Sequence of chain A:
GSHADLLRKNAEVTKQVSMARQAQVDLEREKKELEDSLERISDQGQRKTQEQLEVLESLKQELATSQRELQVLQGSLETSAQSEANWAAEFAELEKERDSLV

The following describes two proteins that form a bound complex.

Residue-level contacts at the interface:
Residue L77 in chain B is in contact with residue L77 in chain A (closest heavy-atom distance 2.9 Å).
Residue L94 in chain B interacts with residue R98 in chain A (closest heavy-atom distance 3.5 Å).
Residue W87 in chain B contacts residue A88 in chain A (closest heavy-atom distance 3.6 Å).
Residue L59 in chain B is in contact with residue K60 in chain A (closest heavy-atom distance 3.9 Å).
Residue W87 in chain B is in contact with residue F91 in chain A (closest heavy-atom distance 3.8 Å).
Residue E97 in chain B interacts with residue R98 in chain A (closest heavy-atom distance 2.8 Å).
Residue L63 in chain B is in contact with residue S66 in chain A (closest heavy-atom distance 4.2 Å).
Residue L70 in chain B interacts with residue E69 in chain A (closest heavy-atom distance 3.8 Å).
Residue W87 in chain B interacts with residue E84 in chain A (closest heavy-atom distance 3.6 Å).
Residue L56 in chain B is in contact with residue Q52 in chain A (closest heavy-atom distance 3.2 Å).
Residue E84 in chain B is in contact with residue S80 in chain A (closest heavy-atom distance 2.9 Å).
Residue F91 in chain B is in contact with residue E90 in chain A (closest heavy-atom distance 3.6 Å).
Residue L73 in chain B is in contact with residue Q74 in chain A (closest heavy-atom distance 4.0 Å).
Residue E84 in chain B is in contact with residue W87 in chain A (closest heavy-atom distance 3.6 Å).
Residue R98 in chain B contacts residue E97 in chain A (closest heavy-atom distance 2.8 Å).
Residue V102 in chain B contacts residue L101 in chain A (closest heavy-atom distance 4.2 Å).
Residue E84 in chain B interacts with residue S83 in chain A (closest heavy-atom distance 2.7 Å).
Residue S80 in chain B interacts with residue S80 in chain A (closest heavy-atom distance 2.7 Å).
Residue F91 in chain B interacts with residue F91 in chain A (closest heavy-atom distance 4.0 Å).
Residue F91 in chain B is in contact with residue L94 in chain A (closest heavy-atom distance 3.6 Å).
Residue S83 in chain B interacts with residue E84 in chain A (closest heavy-atom distance 2.7 Å).
Residue L73 in chain B interacts with residue L77 in chain A (closest heavy-atom distance 4.2 Å).
Residue L73 in chain B is in contact with residue L70 in chain A (closest heavy-atom distance 3.9 Å).
Residue L101 in chain B contacts residue V102 in chain A (closest heavy-atom distance 4.2 Å).
Residue L59 in chain B interacts with residue L63 in chain A (closest heavy-atom distance 3.6 Å).
Residue Q67 in chain B is in contact with residue S66 in chain A (closest heavy-atom distance 2.5 Å).
Residue E69 in chain B interacts with residue L70 in chain A (closest heavy-atom distance 3.8 Å).
Residue W87 in chain B contacts residue W87 in chain A (closest heavy-atom distance 3.5 Å).
Residue L101 in chain B interacts with residue L101 in chain A (closest heavy-atom distance 3.8 Å).
Residue L59 in chain B contacts residue L59 in chain A (closest heavy-atom distance 4.1 Å).
Residue S66 in chain B interacts with residue L70 in chain A (closest heavy-atom distance 3.3 Å).
Residue R98 in chain B is in contact with residue L94 in chain A (closest heavy-atom distance 3.5 Å).
Residue L70 in chain B interacts with residue L70 in chain A (closest heavy-atom distance 3.3 Å).
Residue E62 in chain B interacts with residue L63 in chain A (closest heavy-atom distance 3.7 Å).
Residue S66 in chain B contacts residue Q67 in chain A (closest heavy-atom distance 2.5 Å).
Residue A81 in chain B is in contact with residue S80 in chain A (closest heavy-atom distance 4.5 Å).
Residue L73 in chain B is in contact with residue L73 in chain A (closest heavy-atom distance 3.9 Å).
Residue L70 in chain B contacts residue S66 in chain A (closest heavy-atom distance 3.3 Å).
Residue A88 in chain B contacts residue W87 in chain A (closest heavy-atom distance 3.6 Å).
Residue L94 in chain B interacts with residue F91 in chain A (closest heavy-atom distance 3.6 Å).
Residue L77 in chain B contacts residue S76 in chain A (closest heavy-atom distance 3.6 Å).
Residue F91 in chain B is in contact with residue W87 in chain A (closest heavy-atom distance 3.8 Å).
Residue Q74 in chain B is in contact with residue L73 in chain A (closest heavy-atom distance 4.0 Å).
Residue L63 in chain B contacts residue E62 in chain A (closest heavy-atom distance 3.7 Å).
Residue L77 in chain B interacts with residue L73 in chain A (closest heavy-atom distance 4.2 Å).
Residue Q52 in chain B is in contact with residue L56 in chain A (closest heavy-atom distance 3.2 Å).
Residue E84 in chain B is in contact with residue E84 in chain A (closest heavy-atom distance 3.9 Å).
Residue S80 in chain B is in contact with residue A81 in chain A (closest heavy-atom distance 4.5 Å).
Residue L63 in chain B contacts residue L63 in chain A (closest heavy-atom distance 3.9 Å).
Residue L94 in chain B interacts with residue L94 in chain A (closest heavy-atom distance 3.9 Å).
Residue L94 in chain B contacts residue E95 in chain A (closest heavy-atom distance 4.1 Å).
Residue E90 in chain B interacts with residue F91 in chain A (closest heavy-atom distance 3.6 Å).
Residue L63 in chain B contacts residue L59 in chain A (closest heavy-atom distance 3.6 Å).
Residue E95 in chain B interacts with residue L94 in chain A (closest heavy-atom distance 4.1 Å).
Residue K60 in chain B interacts with residue L59 in chain A (closest heavy-atom distance 3.9 Å).
Residue S66 in chain B contacts residue L63 in chain A (closest heavy-atom distance 4.2 Å).
Residue S66 in chain B interacts with residue S66 in chain A (closest heavy-atom distance 2.8 Å).
Residue S80 in chain B is in contact with residue E84 in chain A (closest heavy-atom distance 2.9 Å).
Residue S76 in chain B is in contact with residue L77 in chain A (closest heavy-atom distance 3.6 Å).
Residue L70 in chain B contacts residue L73 in chain A (closest heavy-atom distance 3.9 Å).

Sequence of chain B:
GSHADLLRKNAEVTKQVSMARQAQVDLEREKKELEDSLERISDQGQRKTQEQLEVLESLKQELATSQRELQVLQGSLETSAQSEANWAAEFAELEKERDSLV